Sequence of protein 1:
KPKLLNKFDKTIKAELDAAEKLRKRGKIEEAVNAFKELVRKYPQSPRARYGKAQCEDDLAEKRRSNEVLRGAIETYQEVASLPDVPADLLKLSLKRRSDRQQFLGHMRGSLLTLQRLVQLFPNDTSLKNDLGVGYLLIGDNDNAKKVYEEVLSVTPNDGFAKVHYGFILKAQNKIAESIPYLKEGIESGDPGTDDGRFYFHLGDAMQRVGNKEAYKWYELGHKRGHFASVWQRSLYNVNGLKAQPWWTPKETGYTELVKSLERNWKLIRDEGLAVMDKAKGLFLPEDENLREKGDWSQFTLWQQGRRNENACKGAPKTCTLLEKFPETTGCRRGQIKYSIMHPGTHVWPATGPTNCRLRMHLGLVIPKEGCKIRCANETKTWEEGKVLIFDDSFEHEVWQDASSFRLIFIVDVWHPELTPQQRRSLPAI

Interface contacts:
Residue V133 in protein 1 contacts residue Y23 in protein 2 (closest heavy-atom distance 4.0 Å).
Residue E288 in protein 1 contacts residue G19 in protein 2 (closest heavy-atom distance 2.9 Å).
Residue D287 in protein 1 is in contact with residue K17 in protein 2 (closest heavy-atom distance 2.8 Å).
Residue T351 in protein 1 is in contact with residue D18 in protein 2 (closest heavy-atom distance 3.8 Å).
Residue F103 in protein 1 is in contact with residue G30 in protein 2 (closest heavy-atom distance 4.0 Å).
Residue R357 in protein 1 contacts residue K17 in protein 2 (closest heavy-atom distance 2.9 Å).
Residue T351 in protein 1 is in contact with residue G19 in protein 2 (closest heavy-atom distance 3.6 Å).
Residue E288 in protein 1 is in contact with residue K17 in protein 2 (closest heavy-atom distance 3.1 Å).
Residue F200 in protein 1 interacts with residue L20 in protein 2 (closest heavy-atom distance 3.7 Å).
Residue Q304 in protein 1 interacts with residue K15 in protein 2 (closest heavy-atom distance 3.7 Å).
Residue I429 in protein 1 interacts with residue C16 in protein 2 (closest heavy-atom distance 3.6 Å).
Residue Y236 in protein 1 interacts with residue C25 in protein 2 (closest heavy-atom distance 2.7 Å).
Residue K337 in protein 1 interacts with residue D18 in protein 2 (closest heavy-atom distance 2.8 Å).
Residue G139 in protein 1 contacts residue N12 in protein 2 (closest heavy-atom distance 3.4 Å).
Residue A60 in protein 1 interacts with residue F31 in protein 2 (closest heavy-atom distance 3.1 Å).
Residue A428 in protein 1 contacts residue T26 in protein 2 (closest heavy-atom distance 3.7 Å).
Residue P353 in protein 1 contacts residue G19 in protein 2 (closest heavy-atom distance 3.6 Å).
Residue R64 in protein 1 interacts with residue F31 in protein 2 (closest heavy-atom distance 3.4 Å).
Residue R359 in protein 1 interacts with residue D18 in protein 2 (closest heavy-atom distance 2.9 Å).
Residue Y236 in protein 1 interacts with residue L20 in protein 2 (closest heavy-atom distance 4.0 Å).
Residue P353 in protein 1 interacts with residue L20 in protein 2 (closest heavy-atom distance 3.6 Å).
Residue L104 in protein 1 interacts with residue E29 in protein 2 (closest heavy-atom distance 2.8 Å).
Residue E288 in protein 1 interacts with residue C16 in protein 2 (closest heavy-atom distance 3.7 Å).
Residue P427 in protein 1 interacts with residue T26 in protein 2 (closest heavy-atom distance 4.0 Å).
Residue H201 in protein 1 contacts residue L20 in protein 2 (closest heavy-atom distance 2.9 Å).
Residue L136 in protein 1 is in contact with residue N12 in protein 2 (closest heavy-atom distance 3.3 Å).
Residue A428 in protein 1 is in contact with residue C25 in protein 2 (closest heavy-atom distance 4.0 Å).
Residue L104 in protein 1 interacts with residue L28 in protein 2 (closest heavy-atom distance 3.3 Å).
Residue Y236 in protein 1 contacts residue T24 in protein 2 (closest heavy-atom distance 3.3 Å).
Residue I429 in protein 1 contacts residue T26 in protein 2 (closest heavy-atom distance 3.7 Å).
Residue L136 in protein 1 is in contact with residue Y23 in protein 2 (closest heavy-atom distance 3.9 Å).
Residue R197 in protein 1 contacts residue Y23 in protein 2 (closest heavy-atom distance 2.6 Å).
Residue F167 in protein 1 is in contact with residue E22 in protein 2 (closest heavy-atom distance 3.7 Å).
Residue R197 in protein 1 contacts residue T24 in protein 2 (closest heavy-atom distance 3.9 Å).
Residue E288 in protein 1 contacts residue D18 in protein 2 (closest heavy-atom distance 2.8 Å).
Residue L137 in protein 1 is in contact with residue T24 in protein 2 (closest heavy-atom distance 3.6 Å).
Residue I138 in protein 1 is in contact with residue N12 in protein 2 (closest heavy-atom distance 3.5 Å).
Residue P353 in protein 1 is in contact with residue C16 in protein 2 (closest heavy-atom distance 4.0 Å).
Residue H164 in protein 1 interacts with residue Y23 in protein 2 (closest heavy-atom distance 2.9 Å).
Residue Q335 in protein 1 is in contact with residue D18 in protein 2 (closest heavy-atom distance 4.0 Å).
Residue L137 in protein 1 contacts residue N12 in protein 2 (closest heavy-atom distance 2.7 Å).
Residue Y236 in protein 1 interacts with residue T26 in protein 2 (closest heavy-atom distance 4.0 Å).
Residue L235 in protein 1 contacts residue L20 in protein 2 (closest heavy-atom distance 3.7 Å).
Residue I429 in protein 1 is in contact with residue C25 in protein 2 (closest heavy-atom distance 4.0 Å).
Residue F167 in protein 1 contacts residue G21 in protein 2 (closest heavy-atom distance 3.6 Å).
Residue N66 in protein 1 interacts with residue E29 in protein 2 (closest heavy-atom distance 3.6 Å).
Residue F103 in protein 1 interacts with residue F31 in protein 2 (closest heavy-atom distance 3.9 Å).
Residue R359 in protein 1 interacts with residue K17 in protein 2 (closest heavy-atom distance 3.9 Å).
Residue Q303 in protein 1 contacts residue K15 in protein 2 (closest heavy-atom distance 3.0 Å).
Residue G352 in protein 1 is in contact with residue D18 in protein 2 (closest heavy-atom distance 3.6 Å).
Residue T351 in protein 1 interacts with residue L20 in protein 2 (closest heavy-atom distance 4.0 Å).
Residue G105 in protein 1 interacts with residue L28 in protein 2 (closest heavy-atom distance 3.2 Å).
Residue H201 in protein 1 contacts residue G21 in protein 2 (closest heavy-atom distance 4.0 Å).
Residue F167 in protein 1 is in contact with residue Y23 in protein 2 (closest heavy-atom distance 3.5 Å).
Residue Q298 in protein 1 is in contact with residue D18 in protein 2 (closest heavy-atom distance 2.9 Å).
Residue E61 in protein 1 is in contact with residue F31 in protein 2 (closest heavy-atom distance 3.3 Å).
Residue Q335 in protein 1 is in contact with residue K17 in protein 2 (closest heavy-atom distance 3.6 Å).
Residue R306 in protein 1 is in contact with residue K15 in protein 2 (closest heavy-atom distance 3.3 Å).
Residue L290 in protein 1 interacts with residue D18 in protein 2 (closest heavy-atom distance 3.6 Å).
Residue E288 in protein 1 contacts residue K15 in protein 2 (closest heavy-atom distance 3.8 Å).

Sequence of protein 2:
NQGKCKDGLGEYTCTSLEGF

These two protein chains interact to form a complex.